Sequence of the second protein:
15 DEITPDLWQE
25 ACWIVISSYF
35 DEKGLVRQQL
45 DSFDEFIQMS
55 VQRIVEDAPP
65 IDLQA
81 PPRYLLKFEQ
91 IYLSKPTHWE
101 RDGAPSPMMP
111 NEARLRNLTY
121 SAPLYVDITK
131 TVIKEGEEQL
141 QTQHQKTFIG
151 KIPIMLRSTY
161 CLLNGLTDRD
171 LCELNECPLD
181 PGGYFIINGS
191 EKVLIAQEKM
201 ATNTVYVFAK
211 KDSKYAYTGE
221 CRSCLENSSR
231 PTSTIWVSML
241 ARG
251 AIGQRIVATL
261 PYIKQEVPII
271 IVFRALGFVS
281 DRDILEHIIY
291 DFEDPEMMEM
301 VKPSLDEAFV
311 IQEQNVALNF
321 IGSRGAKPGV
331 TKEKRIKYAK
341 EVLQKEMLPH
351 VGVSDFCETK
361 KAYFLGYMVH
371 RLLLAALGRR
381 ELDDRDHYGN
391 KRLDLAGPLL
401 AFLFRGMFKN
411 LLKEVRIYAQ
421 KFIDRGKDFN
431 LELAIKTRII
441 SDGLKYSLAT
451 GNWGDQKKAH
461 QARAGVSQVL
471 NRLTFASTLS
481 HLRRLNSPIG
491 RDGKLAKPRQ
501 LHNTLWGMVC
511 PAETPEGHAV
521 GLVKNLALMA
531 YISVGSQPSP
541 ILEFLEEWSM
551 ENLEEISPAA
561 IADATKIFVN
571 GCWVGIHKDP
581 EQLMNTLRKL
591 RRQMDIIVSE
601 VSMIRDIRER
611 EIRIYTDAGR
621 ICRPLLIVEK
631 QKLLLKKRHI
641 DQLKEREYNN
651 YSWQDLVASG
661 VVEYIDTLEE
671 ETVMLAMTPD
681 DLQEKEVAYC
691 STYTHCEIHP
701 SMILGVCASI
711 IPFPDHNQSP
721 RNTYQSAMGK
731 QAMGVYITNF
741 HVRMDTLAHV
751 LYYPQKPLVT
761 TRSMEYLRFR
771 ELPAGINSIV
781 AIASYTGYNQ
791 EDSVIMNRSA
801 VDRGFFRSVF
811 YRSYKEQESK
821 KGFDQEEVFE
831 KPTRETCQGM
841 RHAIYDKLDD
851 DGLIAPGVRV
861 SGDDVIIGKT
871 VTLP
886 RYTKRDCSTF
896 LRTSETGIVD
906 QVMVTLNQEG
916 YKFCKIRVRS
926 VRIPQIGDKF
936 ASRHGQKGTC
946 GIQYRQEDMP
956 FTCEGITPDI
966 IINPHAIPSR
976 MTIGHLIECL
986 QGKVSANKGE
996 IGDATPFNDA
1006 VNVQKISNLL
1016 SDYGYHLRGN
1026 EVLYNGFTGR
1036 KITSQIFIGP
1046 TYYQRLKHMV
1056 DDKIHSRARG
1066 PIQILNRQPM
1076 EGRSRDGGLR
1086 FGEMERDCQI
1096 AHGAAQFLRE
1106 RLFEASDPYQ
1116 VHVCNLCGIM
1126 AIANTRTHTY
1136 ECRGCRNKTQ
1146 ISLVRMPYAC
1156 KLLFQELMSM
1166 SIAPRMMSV

Contacts between the two chains:
Residue F422 in the second protein interacts with residue D781 in the first protein (closest heavy-atom distance 3.8 Å).
Residue Y418 in the second protein contacts residue D781 in the first protein (closest heavy-atom distance 4.4 Å).
Residue E414 in the second protein is in contact with residue Y786 in the first protein (closest heavy-atom distance 4.1 Å).
Residue I417 in the second protein contacts residue Y786 in the first protein (closest heavy-atom distance 3.5 Å).
Residue K421 in the second protein is in contact with residue Y786 in the first protein (closest heavy-atom distance 3.1 Å).
Residue K436 in the second protein interacts with residue K783 in the first protein (closest heavy-atom distance 3.9 Å).

The following describes two proteins that form a bound complex.

Sequence of the first protein:
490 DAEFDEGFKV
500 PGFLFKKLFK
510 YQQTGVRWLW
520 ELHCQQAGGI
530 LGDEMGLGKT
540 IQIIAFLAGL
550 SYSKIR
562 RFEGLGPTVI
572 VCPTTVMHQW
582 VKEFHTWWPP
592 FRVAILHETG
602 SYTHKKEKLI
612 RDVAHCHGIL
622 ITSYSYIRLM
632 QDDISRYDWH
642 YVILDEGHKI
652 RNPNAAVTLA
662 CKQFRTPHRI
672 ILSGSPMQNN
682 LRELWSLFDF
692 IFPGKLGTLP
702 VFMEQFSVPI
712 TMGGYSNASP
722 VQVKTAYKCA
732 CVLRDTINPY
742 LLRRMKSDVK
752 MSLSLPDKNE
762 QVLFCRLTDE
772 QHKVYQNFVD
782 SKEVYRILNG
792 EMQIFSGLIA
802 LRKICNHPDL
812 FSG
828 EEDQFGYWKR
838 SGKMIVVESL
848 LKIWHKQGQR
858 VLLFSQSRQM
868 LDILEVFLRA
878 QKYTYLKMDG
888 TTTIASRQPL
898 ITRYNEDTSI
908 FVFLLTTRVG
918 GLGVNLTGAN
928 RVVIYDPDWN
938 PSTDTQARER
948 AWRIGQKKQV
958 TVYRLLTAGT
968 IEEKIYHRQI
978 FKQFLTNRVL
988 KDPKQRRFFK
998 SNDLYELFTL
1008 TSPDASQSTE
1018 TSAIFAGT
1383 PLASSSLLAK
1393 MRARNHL